Sequence of chain A:
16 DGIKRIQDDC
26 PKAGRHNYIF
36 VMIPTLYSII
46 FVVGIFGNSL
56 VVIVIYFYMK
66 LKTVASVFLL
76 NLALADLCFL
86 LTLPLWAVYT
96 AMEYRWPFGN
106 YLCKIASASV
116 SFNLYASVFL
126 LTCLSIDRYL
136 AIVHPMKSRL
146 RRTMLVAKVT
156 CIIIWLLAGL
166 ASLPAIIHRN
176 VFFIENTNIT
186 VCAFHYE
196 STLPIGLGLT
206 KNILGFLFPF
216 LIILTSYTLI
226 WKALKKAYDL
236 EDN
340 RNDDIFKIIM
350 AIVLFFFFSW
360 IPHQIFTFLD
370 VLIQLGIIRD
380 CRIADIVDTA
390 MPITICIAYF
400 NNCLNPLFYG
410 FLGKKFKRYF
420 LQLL

The following describes two proteins that form a bound complex.

Contacts between the two chains:
Residue I372 in chain A is in contact with residue R2 in chain B (closest heavy-atom distance 4.0 Å).
Residue L119 in chain A is in contact with residue I8 in chain B (closest heavy-atom distance 3.5 Å).
Residue T366 in chain A interacts with residue Y4 in chain B (closest heavy-atom distance 4.9 Å).
Residue V186 in chain A is in contact with residue I5 in chain B (closest heavy-atom distance 4.5 Å).
Residue I179 in chain A interacts with residue V3 in chain B (closest heavy-atom distance 4.4 Å).
Residue Q22 in chain A contacts residue V3 in chain B (closest heavy-atom distance 4.8 Å).
Residue Y42 in chain A contacts residue P7 in chain B (closest heavy-atom distance 4.1 Å).
Residue A188 in chain A is in contact with residue V3 in chain B (closest heavy-atom distance 3.6 Å).
Residue D369 in chain A is in contact with residue Y4 in chain B (closest heavy-atom distance 3.6 Å).
Residue R174 in chain A interacts with residue I8 in chain B (closest heavy-atom distance 4.2 Å).
Residue V115 in chain A contacts residue P7 in chain B (closest heavy-atom distance 4.3 Å).
Residue V386 in chain A interacts with residue H6 in chain B (closest heavy-atom distance 4.8 Å).
Residue Y99 in chain A contacts residue H6 in chain B (closest heavy-atom distance 4.4 Å).
Residue F189 in chain A contacts residue Y4 in chain B (closest heavy-atom distance 3.1 Å).
Residue Y191 in chain A interacts with residue V3 in chain B (closest heavy-atom distance 4.8 Å).
Residue F189 in chain A contacts residue V3 in chain B (closest heavy-atom distance 3.5 Å).
Residue M390 in chain A is in contact with residue Y4 in chain B (closest heavy-atom distance 3.4 Å).
Residue I394 in chain A is in contact with residue P7 in chain B (closest heavy-atom distance 4.0 Å).
Residue I394 in chain A is in contact with residue I8 in chain B (closest heavy-atom distance 3.7 Å).
Residue S112 in chain A interacts with residue P7 in chain B (closest heavy-atom distance 4.2 Å).
Residue F189 in chain A interacts with residue R2 in chain B (closest heavy-atom distance 3.5 Å).
Residue W91 in chain A is in contact with residue P7 in chain B (closest heavy-atom distance 3.6 Å).
Residue P391 in chain A contacts residue H6 in chain B (closest heavy-atom distance 3.6 Å).
Residue C187 in chain A interacts with residue Y4 in chain B (closest heavy-atom distance 4.5 Å).
Residue H362 in chain A contacts residue I8 in chain B (closest heavy-atom distance 3.6 Å).
Residue K206 in chain A interacts with residue I8 in chain B (closest heavy-atom distance 2.3 Å).
Residue R30 in chain A is in contact with residue I5 in chain B (closest heavy-atom distance 4.0 Å).
Residue H362 in chain A interacts with residue Y4 in chain B (closest heavy-atom distance 4.5 Å).
Residue H190 in chain A interacts with residue V3 in chain B (closest heavy-atom distance 4.9 Å).
Residue M390 in chain A interacts with residue I8 in chain B (closest heavy-atom distance 4.6 Å).
Residue R174 in chain A is in contact with residue H6 in chain B (closest heavy-atom distance 2.2 Å).
Residue A188 in chain A is in contact with residue Y4 in chain B (closest heavy-atom distance 3.1 Å).
Residue Y191 in chain A contacts residue Y4 in chain B (closest heavy-atom distance 3.4 Å).
Residue C187 in chain A interacts with residue I5 in chain B (closest heavy-atom distance 4.0 Å).
Residue D387 in chain A is in contact with residue R2 in chain B (closest heavy-atom distance 3.7 Å).
Residue D23 in chain A interacts with residue V3 in chain B (closest heavy-atom distance 3.4 Å).
Residue R174 in chain A interacts with residue P7 in chain B (closest heavy-atom distance 2.9 Å).
Residue D369 in chain A contacts residue R2 in chain B (closest heavy-atom distance 2.3 Å).
Residue K206 in chain A is in contact with residue Y4 in chain B (closest heavy-atom distance 4.0 Å).
Residue R174 in chain A is in contact with residue Y4 in chain B (closest heavy-atom distance 4.2 Å).
Residue V386 in chain A contacts residue R2 in chain B (closest heavy-atom distance 4.4 Å).
Residue R174 in chain A interacts with residue I5 in chain B (closest heavy-atom distance 4.4 Å).
Residue V186 in chain A is in contact with residue V3 in chain B (closest heavy-atom distance 4.0 Å).
Residue Y191 in chain A contacts residue R2 in chain B (closest heavy-atom distance 3.0 Å).
Residue Y398 in chain A is in contact with residue I8 in chain B (closest heavy-atom distance 3.6 Å).
Residue D23 in chain A interacts with residue R2 in chain B (closest heavy-atom distance 4.3 Å).
Residue H190 in chain A contacts residue R2 in chain B (closest heavy-atom distance 3.7 Å).
Residue D387 in chain A interacts with residue H6 in chain B (closest heavy-atom distance 2.9 Å).
Residue I21 in chain A interacts with residue V3 in chain B (closest heavy-atom distance 4.0 Å).
Residue A188 in chain A interacts with residue I5 in chain B (closest heavy-atom distance 3.7 Å).
Residue Y99 in chain A interacts with residue I5 in chain B (closest heavy-atom distance 3.5 Å).
Residue W91 in chain A interacts with residue I5 in chain B (closest heavy-atom distance 4.5 Å).
Residue M390 in chain A is in contact with residue H6 in chain B (closest heavy-atom distance 3.7 Å).
Residue I394 in chain A is in contact with residue H6 in chain B (closest heavy-atom distance 4.3 Å).
Residue Y94 in chain A contacts residue I5 in chain B (closest heavy-atom distance 3.2 Å).
Residue S116 in chain A interacts with residue I8 in chain B (closest heavy-atom distance 3.9 Å).
Residue W91 in chain A is in contact with residue H6 in chain B (closest heavy-atom distance 4.8 Å).
Residue D24 in chain A interacts with residue R2 in chain B (closest heavy-atom distance 3.7 Å).
Residue D387 in chain A is in contact with residue I5 in chain B (closest heavy-atom distance 4.9 Å).
Residue V115 in chain A contacts residue I8 in chain B (closest heavy-atom distance 3.6 Å).

Sequence of chain B:
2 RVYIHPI